Sequence of chain B:
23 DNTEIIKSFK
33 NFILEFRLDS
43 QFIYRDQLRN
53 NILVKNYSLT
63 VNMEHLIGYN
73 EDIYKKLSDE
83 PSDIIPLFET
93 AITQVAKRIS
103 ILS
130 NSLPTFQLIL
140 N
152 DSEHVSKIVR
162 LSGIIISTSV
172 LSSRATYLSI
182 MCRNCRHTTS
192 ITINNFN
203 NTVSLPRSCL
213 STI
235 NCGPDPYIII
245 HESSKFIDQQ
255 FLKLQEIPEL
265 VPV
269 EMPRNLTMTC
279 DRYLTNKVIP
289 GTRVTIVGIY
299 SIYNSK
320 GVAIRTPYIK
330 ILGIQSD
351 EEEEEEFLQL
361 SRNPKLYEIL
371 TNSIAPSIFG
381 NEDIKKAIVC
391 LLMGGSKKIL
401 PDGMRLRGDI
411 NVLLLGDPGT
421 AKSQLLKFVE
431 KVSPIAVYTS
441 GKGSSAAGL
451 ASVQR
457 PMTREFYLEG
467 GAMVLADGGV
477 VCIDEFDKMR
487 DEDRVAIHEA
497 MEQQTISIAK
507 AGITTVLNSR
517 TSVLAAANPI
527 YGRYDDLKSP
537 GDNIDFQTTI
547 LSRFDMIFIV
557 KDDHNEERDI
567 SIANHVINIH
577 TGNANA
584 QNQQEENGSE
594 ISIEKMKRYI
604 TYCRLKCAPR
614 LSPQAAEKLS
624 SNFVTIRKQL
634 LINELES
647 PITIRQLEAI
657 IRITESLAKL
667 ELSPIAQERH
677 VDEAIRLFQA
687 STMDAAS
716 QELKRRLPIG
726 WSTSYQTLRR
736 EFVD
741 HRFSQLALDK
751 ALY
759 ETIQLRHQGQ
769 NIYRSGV

Sequence of chain A:
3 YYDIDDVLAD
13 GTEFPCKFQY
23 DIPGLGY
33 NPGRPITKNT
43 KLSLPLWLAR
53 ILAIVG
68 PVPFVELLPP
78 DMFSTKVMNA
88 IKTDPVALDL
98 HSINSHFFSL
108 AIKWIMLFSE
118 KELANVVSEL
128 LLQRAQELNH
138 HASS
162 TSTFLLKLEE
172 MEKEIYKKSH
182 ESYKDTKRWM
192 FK

The following describes two proteins that form a bound complex.

Contacts between the two chains:
Residue S42 in chain B contacts residue F192 in chain A (closest heavy-atom distance 3.1 Å).
Residue Q43 in chain B interacts with residue F192 in chain A (closest heavy-atom distance 3.2 Å).
Residue N52 in chain B interacts with residue S141 in chain A (closest heavy-atom distance 2.9 Å).
Residue V56 in chain B is in contact with residue T162 in chain A (closest heavy-atom distance 5.0 Å).
Residue V56 in chain B interacts with residue S140 in chain A (closest heavy-atom distance 4.2 Å).
Residue L55 in chain B contacts residue H137 in chain A (closest heavy-atom distance 4.0 Å).
Residue V56 in chain B contacts residue H138 in chain A (closest heavy-atom distance 4.9 Å).
Residue V56 in chain B contacts residue H137 in chain A (closest heavy-atom distance 4.8 Å).
Residue N52 in chain B interacts with residue S140 in chain A (closest heavy-atom distance 3.6 Å).
Residue L55 in chain B interacts with residue S140 in chain A (closest heavy-atom distance 3.9 Å).